This data describes a binding interaction between two proteins.

Sequence of chain A:
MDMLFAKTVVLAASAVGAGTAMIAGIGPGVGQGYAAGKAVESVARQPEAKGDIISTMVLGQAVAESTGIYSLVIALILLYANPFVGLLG

Residue-level contacts at the interface:
Residue Y34 in chain A contacts residue K38 in chain B (closest heavy-atom distance 3.7 Å).
Residue G60 in chain A is in contact with residue Q61 in chain B (closest heavy-atom distance 3.4 Å).
Residue F84 in chain A is in contact with residue L79 in chain B (closest heavy-atom distance 3.6 Å).
Residue Y34 in chain A interacts with residue G37 in chain B (closest heavy-atom distance 3.8 Å).
Residue Y34 in chain A is in contact with residue Y34 in chain B (closest heavy-atom distance 3.5 Å).
Residue V9 in chain A interacts with residue T8 in chain B (closest heavy-atom distance 3.3 Å).
Residue T20 in chain A interacts with residue G19 in chain B (closest heavy-atom distance 3.8 Å).
Residue I77 in chain A is in contact with residue Y80 in chain B (closest heavy-atom distance 3.4 Å).
Residue A64 in chain A interacts with residue Q32 in chain B (closest heavy-atom distance 3.7 Å).
Residue G27 in chain A contacts residue I26 in chain B (closest heavy-atom distance 3.2 Å).
Residue G60 in chain A contacts residue A36 in chain B (closest heavy-atom distance 3.6 Å).
Residue A24 in chain A contacts residue I26 in chain B (closest heavy-atom distance 3.8 Å).
Residue P28 in chain A is in contact with residue G29 in chain B (closest heavy-atom distance 3.8 Å).
Residue S42 in chain A contacts residue E41 in chain B (closest heavy-atom distance 3.5 Å).
Residue K38 in chain A interacts with residue G37 in chain B (closest heavy-atom distance 3.5 Å).
Residue A13 in chain A interacts with residue A12 in chain B (closest heavy-atom distance 3.3 Å).
Residue K38 in chain A interacts with residue E41 in chain B (closest heavy-atom distance 3.3 Å).
Residue I53 in chain A is in contact with residue V40 in chain B (closest heavy-atom distance 3.8 Å).
Residue I23 in chain A contacts residue I26 in chain B (closest heavy-atom distance 3.8 Å).
Residue R45 in chain A is in contact with residue R45 in chain B (closest heavy-atom distance 3.5 Å).
Residue A21 in chain A interacts with residue G19 in chain B (closest heavy-atom distance 3.4 Å).
Residue A6 in chain A contacts residue T8 in chain B (closest heavy-atom distance 3.2 Å).
Residue G31 in chain A contacts residue V30 in chain B (closest heavy-atom distance 3.8 Å).
Residue G17 in chain A contacts residue A15 in chain B (closest heavy-atom distance 3.7 Å).
Residue M1 in chain A is in contact with residue L4 in chain B (closest heavy-atom distance 3.4 Å).
Residue T67 in chain A contacts residue G25 in chain B (closest heavy-atom distance 2.6 Å).
Residue S66 in chain A is in contact with residue E65 in chain B (closest heavy-atom distance 2.4 Å).
Residue A39 in chain A contacts residue V40 in chain B (closest heavy-atom distance 3.6 Å).
Residue R45 in chain A interacts with residue A44 in chain B (closest heavy-atom distance 3.8 Å).
Residue F84 in chain A is in contact with residue A15 in chain B (closest heavy-atom distance 3.6 Å).
Residue G31 in chain A contacts residue G33 in chain B (closest heavy-atom distance 3.3 Å).
Residue F84 in chain A is in contact with residue L11 in chain B (closest heavy-atom distance 3.7 Å).
Residue A24 in chain A contacts residue M22 in chain B (closest heavy-atom distance 3.1 Å).
Residue M1 in chain A interacts with residue D2 in chain B (closest heavy-atom distance 2.6 Å).
Residue M1 in chain A interacts with residue F5 in chain B (closest heavy-atom distance 3.6 Å).
Residue D52 in chain A interacts with residue K50 in chain B (closest heavy-atom distance 3.2 Å).
Residue L59 in chain A contacts residue M57 in chain B (closest heavy-atom distance 3.8 Å).
Residue S71 in chain A is in contact with residue M22 in chain B (closest heavy-atom distance 3.6 Å).
Residue T20 in chain A is in contact with residue T20 in chain B (closest heavy-atom distance 3.8 Å).
Residue Y34 in chain A interacts with residue G33 in chain B (closest heavy-atom distance 3.7 Å).
Residue A64 in chain A interacts with residue G29 in chain B (closest heavy-atom distance 3.7 Å).
Residue F84 in chain A interacts with residue L78 in chain B (closest heavy-atom distance 3.6 Å).
Residue M57 in chain A contacts residue V40 in chain B (closest heavy-atom distance 3.5 Å).
Residue P83 in chain A is in contact with residue L79 in chain B (closest heavy-atom distance 3.5 Å).
Residue Q46 in chain A contacts residue A44 in chain B (closest heavy-atom distance 2.9 Å).
Residue T20 in chain A interacts with residue I23 in chain B (closest heavy-atom distance 3.8 Å).
Residue G27 in chain A interacts with residue V30 in chain B (closest heavy-atom distance 3.5 Å).
Residue Q46 in chain A contacts residue R45 in chain B (closest heavy-atom distance 3.5 Å).
Residue V63 in chain A interacts with residue Q61 in chain B (closest heavy-atom distance 3.7 Å).
Residue G89 in chain A is in contact with residue L4 in chain B (closest heavy-atom distance 3.6 Å).
Residue V63 in chain A interacts with residue Q32 in chain B (closest heavy-atom distance 3.3 Å).
Residue T56 in chain A is in contact with residue V43 in chain B (closest heavy-atom distance 3.5 Å).
Residue M1 in chain A interacts with residue T8 in chain B (closest heavy-atom distance 2.8 Å).
Residue G27 in chain A contacts residue G29 in chain B (closest heavy-atom distance 3.4 Å).
Residue G31 in chain A interacts with residue G29 in chain B (closest heavy-atom distance 3.4 Å).
Residue G17 in chain A interacts with residue G19 in chain B (closest heavy-atom distance 3.4 Å).
Residue Y70 in chain A contacts residue I69 in chain B (closest heavy-atom distance 3.4 Å).
Residue L87 in chain A interacts with residue K7 in chain B (closest heavy-atom distance 3.5 Å).
Residue A35 in chain A contacts residue G33 in chain B (closest heavy-atom distance 3.7 Å).
Residue Y70 in chain A contacts residue E65 in chain B (closest heavy-atom distance 2.9 Å).

Sequence of chain B:
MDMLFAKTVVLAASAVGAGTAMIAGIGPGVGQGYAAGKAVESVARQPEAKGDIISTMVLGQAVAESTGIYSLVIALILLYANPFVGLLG